Sequence of chain B:
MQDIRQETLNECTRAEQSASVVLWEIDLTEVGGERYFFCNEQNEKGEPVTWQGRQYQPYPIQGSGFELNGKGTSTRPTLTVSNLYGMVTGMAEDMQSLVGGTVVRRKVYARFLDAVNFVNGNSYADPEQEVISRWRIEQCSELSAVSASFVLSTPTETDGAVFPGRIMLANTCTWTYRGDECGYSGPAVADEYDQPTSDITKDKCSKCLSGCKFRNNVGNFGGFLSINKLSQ

Sequence of chain A:
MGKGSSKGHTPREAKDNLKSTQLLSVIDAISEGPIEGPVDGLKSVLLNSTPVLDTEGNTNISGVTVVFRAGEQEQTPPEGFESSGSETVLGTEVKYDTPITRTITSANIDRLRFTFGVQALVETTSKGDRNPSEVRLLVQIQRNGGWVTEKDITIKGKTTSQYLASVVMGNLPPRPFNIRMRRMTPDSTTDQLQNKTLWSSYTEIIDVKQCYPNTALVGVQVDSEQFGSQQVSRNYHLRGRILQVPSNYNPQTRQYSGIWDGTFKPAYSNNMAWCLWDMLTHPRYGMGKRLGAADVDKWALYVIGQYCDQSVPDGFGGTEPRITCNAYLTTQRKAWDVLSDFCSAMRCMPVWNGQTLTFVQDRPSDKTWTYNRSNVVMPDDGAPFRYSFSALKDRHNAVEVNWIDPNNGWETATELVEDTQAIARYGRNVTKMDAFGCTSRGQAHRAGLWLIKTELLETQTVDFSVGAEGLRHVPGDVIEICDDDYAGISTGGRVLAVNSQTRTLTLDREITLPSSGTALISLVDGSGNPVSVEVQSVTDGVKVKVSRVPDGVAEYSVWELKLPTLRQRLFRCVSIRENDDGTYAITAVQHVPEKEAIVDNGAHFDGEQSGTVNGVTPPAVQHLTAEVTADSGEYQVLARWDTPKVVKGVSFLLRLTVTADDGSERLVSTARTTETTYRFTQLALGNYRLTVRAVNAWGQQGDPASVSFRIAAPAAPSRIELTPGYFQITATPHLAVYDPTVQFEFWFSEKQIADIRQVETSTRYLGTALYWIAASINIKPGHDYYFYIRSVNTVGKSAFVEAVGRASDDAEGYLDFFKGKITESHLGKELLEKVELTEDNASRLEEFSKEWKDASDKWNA

The following describes two proteins that form a bound complex.

Residue-level contacts at the interface:
Residue L357 in chain A interacts with residue T156 in chain B (closest heavy-atom distance 3.3 Å).
Residue N353 in chain A interacts with residue L68 in chain B (closest heavy-atom distance 3.5 Å).
Residue Q332 in chain A contacts residue V162 in chain B (closest heavy-atom distance 3.3 Å).
Residue R290 in chain A is in contact with residue E157 in chain B (closest heavy-atom distance 3.0 Å).
Residue M349 in chain A is in contact with residue G70 in chain B (closest heavy-atom distance 3.5 Å).
Residue R284 in chain A contacts residue E181 in chain B (closest heavy-atom distance 3.5 Å).
Residue Y212 in chain A contacts residue F224 in chain B (closest heavy-atom distance 3.5 Å).
Residue W352 in chain A is in contact with residue P155 in chain B (closest heavy-atom distance 3.4 Å).
Residue P475 in chain A interacts with residue L68 in chain B (closest heavy-atom distance 3.2 Å).
Residue R472 in chain A interacts with residue M1 in chain B (closest heavy-atom distance 3.3 Å).
Residue W352 in chain A contacts residue R134 in chain B (closest heavy-atom distance 3.4 Å).
Residue Y285 in chain A is in contact with residue G165 in chain B (closest heavy-atom distance 3.3 Å).
Residue R333 in chain A contacts residue F163 in chain B (closest heavy-atom distance 2.8 Å).
Residue K209 in chain A is in contact with residue G219 in chain B (closest heavy-atom distance 3.6 Å).
Residue M349 in chain A interacts with residue K71 in chain B (closest heavy-atom distance 3.6 Å).
Residue L291 in chain A contacts residue T156 in chain B (closest heavy-atom distance 3.6 Å).
Residue R290 in chain A contacts residue A161 in chain B (closest heavy-atom distance 3.7 Å).
Residue Q210 in chain A interacts with residue G223 in chain B (closest heavy-atom distance 2.3 Å).
Residue A335 in chain A is in contact with residue A161 in chain B (closest heavy-atom distance 2.9 Å).
Residue L471 in chain A interacts with residue I4 in chain B (closest heavy-atom distance 3.6 Å).
Residue Q73 in chain A is in contact with residue E181 in chain B (closest heavy-atom distance 3.3 Å).
Residue M287 in chain A is in contact with residue T158 in chain B (closest heavy-atom distance 3.5 Å).
Residue Y285 in chain A is in contact with residue F163 in chain B (closest heavy-atom distance 3.4 Å).
Residue S575 in chain A contacts residue L68 in chain B (closest heavy-atom distance 3.5 Å).
Residue G354 in chain A interacts with residue R134 in chain B (closest heavy-atom distance 3.1 Å).
Residue I576 in chain A contacts residue L68 in chain B (closest heavy-atom distance 2.9 Å).
Residue V574 in chain A is in contact with residue N69 in chain B (closest heavy-atom distance 2.9 Å).
Residue R577 in chain A is in contact with residue E67 in chain B (closest heavy-atom distance 3.7 Å).
Residue R472 in chain A interacts with residue L9 in chain B (closest heavy-atom distance 3.3 Å).
Residue D477 in chain A interacts with residue M1 in chain B (closest heavy-atom distance 3.0 Å).
Residue Q355 in chain A is in contact with residue I132 in chain B (closest heavy-atom distance 3.6 Å).
Residue G354 in chain A is in contact with residue S133 in chain B (closest heavy-atom distance 3.4 Å).
Residue Q210 in chain A contacts residue L225 in chain B (closest heavy-atom distance 3.4 Å).
Residue E578 in chain A is in contact with residue F66 in chain B (closest heavy-atom distance 3.2 Å).
Residue L471 in chain A is in contact with residue Q2 in chain B (closest heavy-atom distance 3.0 Å).
Residue Q210 in chain A interacts with residue V218 in chain B (closest heavy-atom distance 3.3 Å).
Residue V474 in chain A is in contact with residue Q2 in chain B (closest heavy-atom distance 3.3 Å).
Residue Q210 in chain A contacts residue F221 in chain B (closest heavy-atom distance 2.9 Å).
Residue T331 in chain A is in contact with residue P164 in chain B (closest heavy-atom distance 3.6 Å).
Residue P213 in chain A is in contact with residue W175 in chain B (closest heavy-atom distance 3.3 Å).
Residue V474 in chain A interacts with residue M1 in chain B (closest heavy-atom distance 3.5 Å).
Residue G286 in chain A contacts residue F163 in chain B (closest heavy-atom distance 3.6 Å).
Residue R333 in chain A interacts with residue V162 in chain B (closest heavy-atom distance 3.4 Å).
Residue Q332 in chain A is in contact with residue P164 in chain B (closest heavy-atom distance 2.8 Å).
Residue L329 in chain A contacts residue F163 in chain B (closest heavy-atom distance 3.7 Å).
Residue D295 in chain A interacts with residue R134 in chain B (closest heavy-atom distance 3.1 Å).
Residue T215 in chain A is in contact with residue R166 in chain B (closest heavy-atom distance 3.2 Å).
Residue W352 in chain A is in contact with residue L68 in chain B (closest heavy-atom distance 3.7 Å).
Residue E578 in chain A interacts with residue R105 in chain B (closest heavy-atom distance 2.5 Å).
Residue R472 in chain A contacts residue Q2 in chain B (closest heavy-atom distance 3.2 Å).
Residue I576 in chain A interacts with residue E67 in chain B (closest heavy-atom distance 3.2 Å).
Residue Y584 in chain A interacts with residue K107 in chain B (closest heavy-atom distance 2.5 Å).
Residue K334 in chain A contacts residue A161 in chain B (closest heavy-atom distance 3.6 Å).
Residue Q355 in chain A interacts with residue R134 in chain B (closest heavy-atom distance 2.4 Å).
Residue R290 in chain A is in contact with residue D159 in chain B (closest heavy-atom distance 3.6 Å).
Residue W336 in chain A contacts residue T158 in chain B (closest heavy-atom distance 3.5 Å).
Residue N214 in chain A contacts residue E181 in chain B (closest heavy-atom distance 3.4 Å).
Residue M279 in chain A is in contact with residue F163 in chain B (closest heavy-atom distance 3.6 Å).
Residue E32 in chain A contacts residue R166 in chain B (closest heavy-atom distance 2.7 Å).
Residue C211 in chain A contacts residue G219 in chain B (closest heavy-atom distance 2.8 Å).